Sequence of the first protein:
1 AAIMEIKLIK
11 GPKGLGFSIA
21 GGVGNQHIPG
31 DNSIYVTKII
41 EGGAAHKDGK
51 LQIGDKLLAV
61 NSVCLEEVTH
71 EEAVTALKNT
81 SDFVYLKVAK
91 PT

Interface contacts:
Residue N25 in the first protein contacts residue K3 in the second protein (closest heavy-atom distance 2.7 Å).
Residue N25 in the first protein is in contact with residue N1 in the second protein (closest heavy-atom distance 4.3 Å).
Residue K78 in the first protein contacts residue V7 in the second protein (closest heavy-atom distance 4.2 Å).
Residue H70 in the first protein is in contact with residue K3 in the second protein (closest heavy-atom distance 3.3 Å).
Residue I19 in the first protein is in contact with residue V4 in the second protein (closest heavy-atom distance 3.3 Å).
Residue V74 in the first protein contacts residue S5 in the second protein (closest heavy-atom distance 3.5 Å).
Residue F17 in the first protein contacts residue S5 in the second protein (closest heavy-atom distance 4.2 Å).
Residue A20 in the first protein interacts with residue E2 in the second protein (closest heavy-atom distance 4.2 Å).
Residue E71 in the first protein interacts with residue K3 in the second protein (closest heavy-atom distance 3.8 Å).
Residue L77 in the first protein is in contact with residue V7 in the second protein (closest heavy-atom distance 3.7 Å).
Residue H27 in the first protein is in contact with residue E2 in the second protein (closest heavy-atom distance 3.2 Å).
Residue N25 in the first protein is in contact with residue E2 in the second protein (closest heavy-atom distance 3.2 Å).
Residue L15 in the first protein interacts with residue V7 in the second protein (closest heavy-atom distance 2.8 Å).
Residue H70 in the first protein contacts residue V4 in the second protein (closest heavy-atom distance 4.0 Å).
Residue S18 in the first protein interacts with residue V7 in the second protein (closest heavy-atom distance 4.6 Å).
Residue F17 in the first protein contacts residue C6 in the second protein (closest heavy-atom distance 3.7 Å).
Residue I19 in the first protein is in contact with residue K3 in the second protein (closest heavy-atom distance 4.0 Å).
Residue I19 in the first protein interacts with residue S5 in the second protein (closest heavy-atom distance 2.9 Å).
Residue F17 in the first protein interacts with residue V7 in the second protein (closest heavy-atom distance 2.8 Å).
Residue G21 in the first protein is in contact with residue K3 in the second protein (closest heavy-atom distance 4.4 Å).
Residue S18 in the first protein interacts with residue V4 in the second protein (closest heavy-atom distance 4.0 Å).
Residue G14 in the first protein interacts with residue V7 in the second protein (closest heavy-atom distance 3.8 Å).
Residue A20 in the first protein contacts residue K3 in the second protein (closest heavy-atom distance 3.6 Å).
Residue H70 in the first protein contacts residue S5 in the second protein (closest heavy-atom distance 3.0 Å).
Residue G16 in the first protein interacts with residue V7 in the second protein (closest heavy-atom distance 2.9 Å).
Residue V74 in the first protein interacts with residue V7 in the second protein (closest heavy-atom distance 4.7 Å).
Residue A20 in the first protein is in contact with residue V4 in the second protein (closest heavy-atom distance 4.3 Å).
Residue K78 in the first protein is in contact with residue C6 in the second protein (closest heavy-atom distance 4.3 Å).
Residue Q26 in the first protein contacts residue E2 in the second protein (closest heavy-atom distance 3.7 Å).
Residue S18 in the first protein is in contact with residue C6 in the second protein (closest heavy-atom distance 4.0 Å).
Residue S18 in the first protein interacts with residue S5 in the second protein (closest heavy-atom distance 3.1 Å).
Residue T37 in the first protein contacts residue V4 in the second protein (closest heavy-atom distance 3.7 Å).
Residue I19 in the first protein is in contact with residue V7 in the second protein (closest heavy-atom distance 4.5 Å).

Sequence of the second protein:
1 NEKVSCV

This data describes a binding interaction between two proteins.